Contacts between the two chains:
Residue I228 in protein 2 contacts residue S16 in protein 1 (closest heavy-atom distance 3.2 Å).
Residue A192 in protein 2 interacts with residue L42 in protein 1 (closest heavy-atom distance 3.2 Å).
Residue S291 in protein 2 contacts residue I41 in protein 1 (closest heavy-atom distance 3.3 Å).
Residue I228 in protein 2 contacts residue V15 in protein 1 (closest heavy-atom distance 3.7 Å).
Residue I267 in protein 2 interacts with residue I44 in protein 1 (closest heavy-atom distance 3.0 Å).
Residue A227 in protein 2 interacts with residue A18 in protein 1 (closest heavy-atom distance 4.5 Å).
Residue F321 in protein 2 contacts residue L42 in protein 1 (closest heavy-atom distance 3.3 Å).
Residue G263 in protein 2 is in contact with residue I44 in protein 1 (closest heavy-atom distance 4.5 Å).
Residue A210 in protein 2 interacts with residue A18 in protein 1 (closest heavy-atom distance 3.1 Å).
Residue I228 in protein 2 contacts residue W14 in protein 1 (closest heavy-atom distance 4.4 Å).
Residue I228 in protein 2 interacts with residue A18 in protein 1 (closest heavy-atom distance 4.9 Å).
Residue M268 in protein 2 is in contact with residue Q43 in protein 1 (closest heavy-atom distance 3.8 Å).
Residue F321 in protein 2 is in contact with residue I44 in protein 1 (closest heavy-atom distance 3.4 Å).
Residue G266 in protein 2 contacts residue I44 in protein 1 (closest heavy-atom distance 2.9 Å).
Residue N209 in protein 2 interacts with residue A18 in protein 1 (closest heavy-atom distance 4.0 Å).
Residue I205 in protein 2 contacts residue A18 in protein 1 (closest heavy-atom distance 4.8 Å).
Residue H105 in protein 2 interacts with residue A17 in protein 1 (closest heavy-atom distance 3.5 Å).
Residue V328 in protein 2 interacts with residue I44 in protein 1 (closest heavy-atom distance 3.5 Å).
Residue G269 in protein 2 contacts residue L42 in protein 1 (closest heavy-atom distance 3.1 Å).
Residue G208 in protein 2 is in contact with residue A18 in protein 1 (closest heavy-atom distance 2.8 Å).
Residue E264 in protein 2 interacts with residue I44 in protein 1 (closest heavy-atom distance 3.3 Å).
Residue L324 in protein 2 contacts residue I44 in protein 1 (closest heavy-atom distance 3.6 Å).
Residue E264 in protein 2 contacts residue Q43 in protein 1 (closest heavy-atom distance 3.0 Å).
Residue L87 in protein 2 contacts residue A18 in protein 1 (closest heavy-atom distance 4.9 Å).
Residue L265 in protein 2 is in contact with residue I44 in protein 1 (closest heavy-atom distance 3.1 Å).
Residue M268 in protein 2 contacts residue L42 in protein 1 (closest heavy-atom distance 3.6 Å).
Residue L190 in protein 2 contacts residue V15 in protein 1 (closest heavy-atom distance 3.6 Å).
Residue A227 in protein 2 contacts residue S16 in protein 1 (closest heavy-atom distance 3.6 Å).
Residue R207 in protein 2 contacts residue S16 in protein 1 (closest heavy-atom distance 3.8 Å).
Residue R325 in protein 2 contacts residue I44 in protein 1 (closest heavy-atom distance 3.4 Å).
Residue L294 in protein 2 interacts with residue Q43 in protein 1 (closest heavy-atom distance 3.4 Å).
Residue A227 in protein 2 is in contact with residue A17 in protein 1 (closest heavy-atom distance 4.2 Å).
Residue G269 in protein 2 contacts residue I41 in protein 1 (closest heavy-atom distance 3.1 Å).
Residue P231 in protein 2 contacts residue W14 in protein 1 (closest heavy-atom distance 4.3 Å).
Residue T226 in protein 2 is in contact with residue A18 in protein 1 (closest heavy-atom distance 3.4 Å).
Residue N206 in protein 2 interacts with residue A18 in protein 1 (closest heavy-atom distance 3.9 Å).
Residue F321 in protein 2 contacts residue Q43 in protein 1 (closest heavy-atom distance 4.7 Å).
Residue G266 in protein 2 interacts with residue Q43 in protein 1 (closest heavy-atom distance 4.5 Å).
Residue G269 in protein 2 interacts with residue G40 in protein 1 (closest heavy-atom distance 4.2 Å).
Residue I267 in protein 2 interacts with residue L42 in protein 1 (closest heavy-atom distance 3.9 Å).
Residue T270 in protein 2 is in contact with residue I41 in protein 1 (closest heavy-atom distance 4.9 Å).
Residue T270 in protein 2 is in contact with residue G40 in protein 1 (closest heavy-atom distance 3.9 Å).
Residue A230 in protein 2 is in contact with residue S16 in protein 1 (closest heavy-atom distance 4.7 Å).
Residue L229 in protein 2 interacts with residue W14 in protein 1 (closest heavy-atom distance 3.6 Å).
Residue M268 in protein 2 is in contact with residue I41 in protein 1 (closest heavy-atom distance 3.4 Å).
Residue R207 in protein 2 is in contact with residue A17 in protein 1 (closest heavy-atom distance 4.2 Å).
Residue A230 in protein 2 interacts with residue W14 in protein 1 (closest heavy-atom distance 3.2 Å).
Residue I267 in protein 2 interacts with residue Q43 in protein 1 (closest heavy-atom distance 3.5 Å).
Residue T226 in protein 2 contacts residue A17 in protein 1 (closest heavy-atom distance 4.2 Å).
Residue R325 in protein 2 is in contact with residue L42 in protein 1 (closest heavy-atom distance 4.2 Å).
Residue L229 in protein 2 contacts residue V15 in protein 1 (closest heavy-atom distance 3.6 Å).
Residue A227 in protein 2 contacts residue V15 in protein 1 (closest heavy-atom distance 4.4 Å).
Residue R207 in protein 2 contacts residue A18 in protein 1 (closest heavy-atom distance 3.7 Å).
Residue H105 in protein 2 interacts with residue A18 in protein 1 (closest heavy-atom distance 3.6 Å).
Residue R325 in protein 2 contacts residue Q43 in protein 1 (closest heavy-atom distance 3.7 Å).

The following describes two proteins that form a bound complex.

Sequence of protein 1:
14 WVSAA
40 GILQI

Sequence of protein 2:
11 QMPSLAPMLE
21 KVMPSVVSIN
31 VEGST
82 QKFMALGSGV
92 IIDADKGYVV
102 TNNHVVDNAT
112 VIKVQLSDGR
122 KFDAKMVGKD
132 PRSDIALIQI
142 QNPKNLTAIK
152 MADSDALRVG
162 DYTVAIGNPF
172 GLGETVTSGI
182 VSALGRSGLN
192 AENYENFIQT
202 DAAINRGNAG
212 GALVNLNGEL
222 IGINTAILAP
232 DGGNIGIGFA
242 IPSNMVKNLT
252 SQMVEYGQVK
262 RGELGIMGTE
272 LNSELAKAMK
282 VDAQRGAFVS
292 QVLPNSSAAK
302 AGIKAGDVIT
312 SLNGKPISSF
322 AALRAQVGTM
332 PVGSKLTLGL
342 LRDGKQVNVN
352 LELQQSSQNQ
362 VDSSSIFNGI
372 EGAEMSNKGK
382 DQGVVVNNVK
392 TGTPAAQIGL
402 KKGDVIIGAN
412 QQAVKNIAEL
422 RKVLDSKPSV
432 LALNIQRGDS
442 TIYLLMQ